Interface contacts:
Residue V153 in protein 2 interacts with residue M5 in protein 1 (closest heavy-atom distance 3.5 Å).
Residue T144 in protein 2 is in contact with residue P8 in protein 1 (closest heavy-atom distance 4.6 Å).
Residue M6 in protein 2 contacts residue L1 in protein 1 (closest heavy-atom distance 3.9 Å).
Residue W168 in protein 2 contacts residue L1 in protein 1 (closest heavy-atom distance 3.6 Å).
Residue E64 in protein 2 is in contact with residue R2 in protein 1 (closest heavy-atom distance 2.9 Å).
Residue A70 in protein 2 is in contact with residue L6 in protein 1 (closest heavy-atom distance 4.0 Å).
Residue H10 in protein 2 interacts with residue R2 in protein 1 (closest heavy-atom distance 3.3 Å).
Residue L82 in protein 2 interacts with residue F9 in protein 1 (closest heavy-atom distance 3.8 Å).
Residue Q156 in protein 2 is in contact with residue M5 in protein 1 (closest heavy-atom distance 4.2 Å).
Residue R63 in protein 2 interacts with residue V3 in protein 1 (closest heavy-atom distance 4.6 Å).
Residue G27 in protein 2 contacts residue R2 in protein 1 (closest heavy-atom distance 4.6 Å).
Residue V153 in protein 2 is in contact with residue A7 in protein 1 (closest heavy-atom distance 3.8 Å).
Residue T144 in protein 2 contacts residue F9 in protein 1 (closest heavy-atom distance 2.9 Å).
Residue W148 in protein 2 interacts with residue P8 in protein 1 (closest heavy-atom distance 3.0 Å).
Residue T74 in protein 2 interacts with residue P8 in protein 1 (closest heavy-atom distance 4.6 Å).
Residue E77 in protein 2 interacts with residue P8 in protein 1 (closest heavy-atom distance 4.6 Å).
Residue Y100 in protein 2 contacts residue V3 in protein 1 (closest heavy-atom distance 3.0 Å).
Residue Q156 in protein 2 contacts residue M4 in protein 1 (closest heavy-atom distance 3.8 Å).
Residue I125 in protein 2 interacts with residue F9 in protein 1 (closest heavy-atom distance 5.0 Å).
Residue W148 in protein 2 interacts with residue F9 in protein 1 (closest heavy-atom distance 3.4 Å).
Residue T81 in protein 2 is in contact with residue F9 in protein 1 (closest heavy-atom distance 4.0 Å).
Residue R63 in protein 2 interacts with residue M4 in protein 1 (closest heavy-atom distance 3.4 Å).
Residue V35 in protein 2 is in contact with residue R2 in protein 1 (closest heavy-atom distance 4.5 Å).
Residue Y8 in protein 2 contacts residue L1 in protein 1 (closest heavy-atom distance 3.0 Å).
Residue L96 in protein 2 is in contact with residue F9 in protein 1 (closest heavy-atom distance 3.7 Å).
Residue I67 in protein 2 interacts with residue R2 in protein 1 (closest heavy-atom distance 3.9 Å).
Residue V26 in protein 2 is in contact with residue R2 in protein 1 (closest heavy-atom distance 4.4 Å).
Residue T74 in protein 2 is in contact with residue A7 in protein 1 (closest heavy-atom distance 4.5 Å).
Residue R63 in protein 2 is in contact with residue L1 in protein 1 (closest heavy-atom distance 3.2 Å).
Residue E46 in protein 2 contacts residue R2 in protein 1 (closest heavy-atom distance 2.8 Å).
Residue K147 in protein 2 interacts with residue P8 in protein 1 (closest heavy-atom distance 4.7 Å).
Residue Y85 in protein 2 contacts residue F9 in protein 1 (closest heavy-atom distance 2.8 Å).
Residue I67 in protein 2 is in contact with residue M4 in protein 1 (closest heavy-atom distance 3.6 Å).
Residue W148 in protein 2 interacts with residue A7 in protein 1 (closest heavy-atom distance 3.4 Å).
Residue K147 in protein 2 contacts residue F9 in protein 1 (closest heavy-atom distance 2.8 Å).
Residue S68 in protein 2 is in contact with residue R2 in protein 1 (closest heavy-atom distance 3.5 Å).
Residue H115 in protein 2 interacts with residue M5 in protein 1 (closest heavy-atom distance 4.1 Å).
Residue L157 in protein 2 interacts with residue V3 in protein 1 (closest heavy-atom distance 4.6 Å).
Residue T25 in protein 2 contacts residue R2 in protein 1 (closest heavy-atom distance 3.0 Å).
Residue Y160 in protein 2 contacts residue V3 in protein 1 (closest heavy-atom distance 3.6 Å).
Residue E64 in protein 2 is in contact with residue L1 in protein 1 (closest heavy-atom distance 3.7 Å).
Residue Y160 in protein 2 contacts residue L1 in protein 1 (closest heavy-atom distance 2.4 Å).
Residue L157 in protein 2 is in contact with residue M5 in protein 1 (closest heavy-atom distance 3.6 Å).
Residue I67 in protein 2 contacts residue V3 in protein 1 (closest heavy-atom distance 3.5 Å).
Residue Y60 in protein 2 is in contact with residue L1 in protein 1 (closest heavy-atom distance 4.1 Å).
Residue Y172 in protein 2 contacts residue L1 in protein 1 (closest heavy-atom distance 2.7 Å).
Residue D78 in protein 2 contacts residue A7 in protein 1 (closest heavy-atom distance 4.5 Å).
Residue D117 in protein 2 interacts with residue F9 in protein 1 (closest heavy-atom distance 3.8 Å).
Residue Y8 in protein 2 interacts with residue R2 in protein 1 (closest heavy-atom distance 3.5 Å).
Residue R63 in protein 2 is in contact with residue R2 in protein 1 (closest heavy-atom distance 2.9 Å).
Residue Q156 in protein 2 contacts residue V3 in protein 1 (closest heavy-atom distance 3.3 Å).
Residue Y100 in protein 2 is in contact with residue L1 in protein 1 (closest heavy-atom distance 4.9 Å).
Residue Y124 in protein 2 contacts residue F9 in protein 1 (closest heavy-atom distance 3.7 Å).
Residue D78 in protein 2 interacts with residue P8 in protein 1 (closest heavy-atom distance 3.5 Å).
Residue D78 in protein 2 contacts residue F9 in protein 1 (closest heavy-atom distance 2.9 Å).
Residue Y160 in protein 2 contacts residue R2 in protein 1 (closest heavy-atom distance 3.8 Å).
Residue E164 in protein 2 interacts with residue L1 in protein 1 (closest heavy-atom distance 3.7 Å).
Residue T74 in protein 2 contacts residue L6 in protein 1 (closest heavy-atom distance 3.8 Å).
Residue Y100 in protein 2 interacts with residue R2 in protein 1 (closest heavy-atom distance 3.3 Å).
Residue I143 in protein 2 contacts residue F9 in protein 1 (closest heavy-atom distance 4.8 Å).

Sequence of protein 1:
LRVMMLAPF

Sequence of protein 2:
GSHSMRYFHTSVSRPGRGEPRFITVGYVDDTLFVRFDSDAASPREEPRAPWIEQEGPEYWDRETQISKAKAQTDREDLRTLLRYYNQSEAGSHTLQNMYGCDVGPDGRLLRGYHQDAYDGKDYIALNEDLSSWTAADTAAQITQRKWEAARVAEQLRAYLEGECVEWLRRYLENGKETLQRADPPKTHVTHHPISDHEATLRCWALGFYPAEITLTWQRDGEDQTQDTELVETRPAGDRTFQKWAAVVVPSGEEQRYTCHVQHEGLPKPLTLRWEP

These two protein chains interact to form a complex.